Contacts between the two chains:
Residue K62 in chain B is in contact with residue E68 in chain A (closest heavy-atom distance 4.0 Å).
Residue E71 in chain B interacts with residue Y48 in chain A (closest heavy-atom distance 4.1 Å).
Residue H67 in chain B interacts with residue Y48 in chain A (closest heavy-atom distance 3.0 Å).
Residue H67 in chain B is in contact with residue Y10 in chain A (closest heavy-atom distance 3.8 Å).
Residue R109 in chain B interacts with residue H11 in chain A (closest heavy-atom distance 2.9 Å).
Residue R139 in chain B contacts residue F23 in chain A (closest heavy-atom distance 3.5 Å).
Residue G104 in chain B contacts residue C12 in chain A (closest heavy-atom distance 4.1 Å).
Residue Q103 in chain B contacts residue D25 in chain A (closest heavy-atom distance 3.4 Å).
Residue H72 in chain B is in contact with residue D9 in chain A (closest heavy-atom distance 2.8 Å).
Residue N137 in chain B interacts with residue W16 in chain A (closest heavy-atom distance 3.5 Å).
Residue A105 in chain B is in contact with residue Y13 in chain A (closest heavy-atom distance 3.1 Å).
Residue Q78 in chain B is in contact with residue P20 in chain A (closest heavy-atom distance 3.3 Å).
Residue Q75 in chain B contacts residue G24 in chain A (closest heavy-atom distance 4.1 Å).
Residue Q103 in chain B is in contact with residue C12 in chain A (closest heavy-atom distance 3.3 Å).
Residue Q75 in chain B is in contact with residue F23 in chain A (closest heavy-atom distance 3.5 Å).
Residue K62 in chain B interacts with residue S60 in chain A (closest heavy-atom distance 3.6 Å).
Residue K62 in chain B is in contact with residue Y98 in chain A (closest heavy-atom distance 2.7 Å).
Residue K62 in chain B interacts with residue Y10 in chain A (closest heavy-atom distance 2.7 Å).
Residue E71 in chain B interacts with residue K5 in chain A (closest heavy-atom distance 3.1 Å).
Residue H72 in chain B contacts residue W16 in chain A (closest heavy-atom distance 3.5 Å).
Residue G140 in chain B is in contact with residue P20 in chain A (closest heavy-atom distance 3.6 Å).
Residue V134 in chain B is in contact with residue L52 in chain A (closest heavy-atom distance 3.8 Å).
Residue Q103 in chain B interacts with residue H11 in chain A (closest heavy-atom distance 3.9 Å).
Residue E71 in chain B contacts residue A8 in chain A (closest heavy-atom distance 2.6 Å).
Residue R109 in chain B is in contact with residue Y10 in chain A (closest heavy-atom distance 3.0 Å).
Residue R139 in chain B contacts residue G24 in chain A (closest heavy-atom distance 3.7 Å).
Residue G128 in chain B interacts with residue P57 in chain A (closest heavy-atom distance 3.9 Å).
Residue S63 in chain B contacts residue A58 in chain A (closest heavy-atom distance 3.8 Å).
Residue L138 in chain B interacts with residue F23 in chain A (closest heavy-atom distance 3.7 Å).
Residue Q78 in chain B contacts residue T19 in chain A (closest heavy-atom distance 4.1 Å).
Residue V134 in chain B contacts residue P57 in chain A (closest heavy-atom distance 3.6 Å).
Residue T126 in chain B contacts residue H11 in chain A (closest heavy-atom distance 4.0 Å).
Residue Y132 in chain B is in contact with residue A58 in chain A (closest heavy-atom distance 4.0 Å).
Residue S61 in chain B interacts with residue Y98 in chain A (closest heavy-atom distance 3.1 Å).
Residue T126 in chain B interacts with residue Y10 in chain A (closest heavy-atom distance 3.5 Å).
Residue G128 in chain B contacts residue T54 in chain A (closest heavy-atom distance 3.3 Å).
Residue E71 in chain B interacts with residue D9 in chain A (closest heavy-atom distance 3.0 Å).
Residue S63 in chain B is in contact with residue P57 in chain A (closest heavy-atom distance 3.5 Å).
Residue R109 in chain B is in contact with residue C12 in chain A (closest heavy-atom distance 3.5 Å).
Residue R109 in chain B contacts residue D9 in chain A (closest heavy-atom distance 2.9 Å).
Residue G140 in chain B interacts with residue F23 in chain A (closest heavy-atom distance 2.9 Å).
Residue E71 in chain B contacts residue Y98 in chain A (closest heavy-atom distance 3.9 Å).
Residue N130 in chain B is in contact with residue D55 in chain A (closest heavy-atom distance 3.6 Å).
Residue Q78 in chain B is in contact with residue T18 in chain A (closest heavy-atom distance 3.0 Å).
Residue R139 in chain B interacts with residue D25 in chain A (closest heavy-atom distance 2.8 Å).
Residue G108 in chain B interacts with residue H11 in chain A (closest heavy-atom distance 3.4 Å).
Residue G104 in chain B is in contact with residue H11 in chain A (closest heavy-atom distance 3.8 Å).
Residue G104 in chain B interacts with residue D25 in chain A (closest heavy-atom distance 3.0 Å).
Residue G104 in chain B interacts with residue Y13 in chain A (closest heavy-atom distance 2.9 Å).
Residue L138 in chain B interacts with residue G24 in chain A (closest heavy-atom distance 3.6 Å).
Residue S129 in chain B is in contact with residue T54 in chain A (closest heavy-atom distance 2.9 Å).
Residue E70 in chain B is in contact with residue H95 in chain A (closest heavy-atom distance 2.9 Å).
Residue Q78 in chain B is in contact with residue F23 in chain A (closest heavy-atom distance 3.8 Å).
Residue N130 in chain B contacts residue P57 in chain A (closest heavy-atom distance 3.5 Å).
Residue E70 in chain B interacts with residue D97 in chain A (closest heavy-atom distance 3.8 Å).
Residue K62 in chain B interacts with residue I51 in chain A (closest heavy-atom distance 4.0 Å).
Residue Y132 in chain B interacts with residue P57 in chain A (closest heavy-atom distance 3.7 Å).
Residue S129 in chain B interacts with residue D55 in chain A (closest heavy-atom distance 2.8 Å).
Residue V134 in chain B is in contact with residue Y10 in chain A (closest heavy-atom distance 3.5 Å).
Residue H67 in chain B interacts with residue D9 in chain A (closest heavy-atom distance 2.8 Å).

Sequence of chain A:
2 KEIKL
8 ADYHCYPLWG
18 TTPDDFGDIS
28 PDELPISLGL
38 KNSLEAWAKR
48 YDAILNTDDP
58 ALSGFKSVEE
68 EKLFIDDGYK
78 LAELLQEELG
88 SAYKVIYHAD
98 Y

The following describes two proteins that form a bound complex.

Sequence of chain B:
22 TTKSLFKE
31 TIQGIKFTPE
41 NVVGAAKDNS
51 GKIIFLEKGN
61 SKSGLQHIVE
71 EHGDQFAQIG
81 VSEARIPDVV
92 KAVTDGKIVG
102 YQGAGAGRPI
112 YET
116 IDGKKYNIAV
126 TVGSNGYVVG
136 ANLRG